The following describes two proteins that form a bound complex.

Residue-level contacts at the interface:
Residue G102 in protein 1 contacts residue P3 in protein 2 (closest heavy-atom distance 4.3 Å).
Residue L96 in protein 1 contacts residue P3 in protein 2 (closest heavy-atom distance 2.9 Å).
Residue G134 in protein 1 interacts with residue F4 in protein 2 (closest heavy-atom distance 3.2 Å).
Residue G100 in protein 1 interacts with residue P3 in protein 2 (closest heavy-atom distance 2.2 Å).
Residue G134 in protein 1 is in contact with residue A2 in protein 2 (closest heavy-atom distance 2.5 Å).
Residue N161 in protein 1 contacts residue F4 in protein 2 (closest heavy-atom distance 3.4 Å).
Residue W212 in protein 1 interacts with residue S6 in protein 2 (closest heavy-atom distance 4.5 Å).
Residue Y104 in protein 1 interacts with residue P1 in protein 2 (closest heavy-atom distance 3.9 Å).
Residue H69 in protein 1 contacts residue A7 in protein 2 (closest heavy-atom distance 3.5 Å).
Residue A159 in protein 1 interacts with residue F4 in protein 2 (closest heavy-atom distance 4.5 Å).
Residue G135 in protein 1 interacts with residue P1 in protein 2 (closest heavy-atom distance 4.1 Å).
Residue R218 in protein 1 interacts with residue A7 in protein 2 (closest heavy-atom distance 4.8 Å).
Residue Y104 in protein 1 interacts with residue A2 in protein 2 (closest heavy-atom distance 4.2 Å).
Residue S132 in protein 1 is in contact with residue P3 in protein 2 (closest heavy-atom distance 3.9 Å).
Residue S132 in protein 1 is in contact with residue F4 in protein 2 (closest heavy-atom distance 4.1 Å).
Residue G160 in protein 1 is in contact with residue F4 in protein 2 (closest heavy-atom distance 3.5 Å).
Residue H69 in protein 1 contacts residue F4 in protein 2 (closest heavy-atom distance 3.1 Å).
Residue G136 in protein 1 contacts residue P1 in protein 2 (closest heavy-atom distance 4.6 Å).
Residue G100 in protein 1 contacts residue S6 in protein 2 (closest heavy-atom distance 3.8 Å).
Residue G102 in protein 1 is in contact with residue A2 in protein 2 (closest heavy-atom distance 2.8 Å).
Residue M225 in protein 1 contacts residue A7 in protein 2 (closest heavy-atom distance 4.6 Å).
Residue G102 in protein 1 interacts with residue P1 in protein 2 (closest heavy-atom distance 3.6 Å).
Residue L133 in protein 1 interacts with residue F4 in protein 2 (closest heavy-atom distance 3.3 Å).
Residue H69 in protein 1 interacts with residue A5 in protein 2 (closest heavy-atom distance 2.5 Å).
Residue S221 in protein 1 interacts with residue A7 in protein 2 (closest heavy-atom distance 4.8 Å).
Residue S224 in protein 1 interacts with residue F4 in protein 2 (closest heavy-atom distance 3.1 Å).
Residue L96 in protein 1 interacts with residue A2 in protein 2 (closest heavy-atom distance 4.3 Å).
Residue S101 in protein 1 interacts with residue A2 in protein 2 (closest heavy-atom distance 3.4 Å).
Residue I220 in protein 1 contacts residue A7 in protein 2 (closest heavy-atom distance 2.9 Å).
Residue T223 in protein 1 is in contact with residue F4 in protein 2 (closest heavy-atom distance 3.8 Å).
Residue I107 in protein 1 is in contact with residue A2 in protein 2 (closest heavy-atom distance 4.0 Å).
Residue H69 in protein 1 is in contact with residue S6 in protein 2 (closest heavy-atom distance 4.0 Å).
Residue N67 in protein 1 is in contact with residue S6 in protein 2 (closest heavy-atom distance 2.4 Å).
Residue W212 in protein 1 interacts with residue A7 in protein 2 (closest heavy-atom distance 3.2 Å).
Residue G135 in protein 1 interacts with residue F4 in protein 2 (closest heavy-atom distance 4.2 Å).
Residue A158 in protein 1 interacts with residue F4 in protein 2 (closest heavy-atom distance 3.2 Å).
Residue G134 in protein 1 interacts with residue P3 in protein 2 (closest heavy-atom distance 3.0 Å).
Residue G135 in protein 1 contacts residue A2 in protein 2 (closest heavy-atom distance 3.8 Å).
Residue N67 in protein 1 is in contact with residue A7 in protein 2 (closest heavy-atom distance 3.8 Å).
Residue L133 in protein 1 contacts residue P3 in protein 2 (closest heavy-atom distance 3.4 Å).
Residue G134 in protein 1 is in contact with residue P1 in protein 2 (closest heavy-atom distance 3.8 Å).
Residue S101 in protein 1 contacts residue P3 in protein 2 (closest heavy-atom distance 3.6 Å).
Residue N99 in protein 1 is in contact with residue S6 in protein 2 (closest heavy-atom distance 3.4 Å).
Residue G100 in protein 1 is in contact with residue A2 in protein 2 (closest heavy-atom distance 4.3 Å).
Residue L133 in protein 1 contacts residue A2 in protein 2 (closest heavy-atom distance 4.1 Å).
Residue Q103 in protein 1 contacts residue P1 in protein 2 (closest heavy-atom distance 4.5 Å).
Residue D98 in protein 1 interacts with residue S6 in protein 2 (closest heavy-atom distance 4.8 Å).
Residue H69 in protein 1 contacts residue P3 in protein 2 (closest heavy-atom distance 5.0 Å).

Sequence of protein 1:
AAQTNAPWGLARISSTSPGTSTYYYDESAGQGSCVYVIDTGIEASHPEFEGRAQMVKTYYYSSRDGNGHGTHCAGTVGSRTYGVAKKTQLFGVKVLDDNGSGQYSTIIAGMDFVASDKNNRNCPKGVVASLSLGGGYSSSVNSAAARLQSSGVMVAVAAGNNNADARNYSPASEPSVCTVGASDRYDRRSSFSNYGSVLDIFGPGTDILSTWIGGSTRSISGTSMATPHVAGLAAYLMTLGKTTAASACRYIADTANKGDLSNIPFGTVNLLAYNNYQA

Sequence of protein 2:
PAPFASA